Residue-level contacts at the interface:
Residue I429 in protein 2 is in contact with residue Q11 in protein 1 (closest heavy-atom distance 3.8 Å).
Residue N430 in protein 2 contacts residue I10 in protein 1 (closest heavy-atom distance 3.3 Å).
Residue I427 in protein 2 interacts with residue R12 in protein 1 (closest heavy-atom distance 3.7 Å).
Residue N426 in protein 2 interacts with residue R12 in protein 1 (closest heavy-atom distance 3.6 Å).
Residue L428 in protein 2 interacts with residue R12 in protein 1 (closest heavy-atom distance 4.5 Å).
Residue Y332 in protein 2 contacts residue I10 in protein 1 (closest heavy-atom distance 3.7 Å).
Residue I427 in protein 2 contacts residue G13 in protein 1 (closest heavy-atom distance 3.2 Å).
Residue Y332 in protein 2 contacts residue S8 in protein 1 (closest heavy-atom distance 4.7 Å).
Residue I429 in protein 2 interacts with residue G13 in protein 1 (closest heavy-atom distance 4.7 Å).
Residue N335 in protein 2 contacts residue S7 in protein 1 (closest heavy-atom distance 4.3 Å).
Residue N426 in protein 2 interacts with residue P14 in protein 1 (closest heavy-atom distance 4.1 Å).
Residue I427 in protein 2 contacts residue P14 in protein 1 (closest heavy-atom distance 5.0 Å).
Residue I427 in protein 2 contacts residue L15 in protein 1 (closest heavy-atom distance 5.0 Å).
Residue I337 in protein 2 contacts residue K5 in protein 1 (closest heavy-atom distance 3.2 Å).
Residue N425 in protein 2 interacts with residue L15 in protein 1 (closest heavy-atom distance 4.8 Å).
Residue N430 in protein 2 contacts residue A9 in protein 1 (closest heavy-atom distance 4.6 Å).
Residue L428 in protein 2 interacts with residue G13 in protein 1 (closest heavy-atom distance 3.9 Å).
Residue N426 in protein 2 contacts residue G13 in protein 1 (closest heavy-atom distance 3.1 Å).
Residue N426 in protein 2 contacts residue L15 in protein 1 (closest heavy-atom distance 4.7 Å).
Residue Y336 in protein 2 is in contact with residue S7 in protein 1 (closest heavy-atom distance 4.6 Å).
Residue S431 in protein 2 contacts residue I10 in protein 1 (closest heavy-atom distance 4.3 Å).
Residue I337 in protein 2 contacts residue P6 in protein 1 (closest heavy-atom distance 3.7 Å).
Residue N430 in protein 2 interacts with residue Q11 in protein 1 (closest heavy-atom distance 3.0 Å).
Residue I337 in protein 2 is in contact with residue S7 in protein 1 (closest heavy-atom distance 4.4 Å).

These two protein chains interact to form a complex.

Sequence of protein 1:
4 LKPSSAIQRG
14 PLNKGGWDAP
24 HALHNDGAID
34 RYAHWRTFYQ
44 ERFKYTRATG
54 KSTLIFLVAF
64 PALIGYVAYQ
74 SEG

Sequence of protein 2:
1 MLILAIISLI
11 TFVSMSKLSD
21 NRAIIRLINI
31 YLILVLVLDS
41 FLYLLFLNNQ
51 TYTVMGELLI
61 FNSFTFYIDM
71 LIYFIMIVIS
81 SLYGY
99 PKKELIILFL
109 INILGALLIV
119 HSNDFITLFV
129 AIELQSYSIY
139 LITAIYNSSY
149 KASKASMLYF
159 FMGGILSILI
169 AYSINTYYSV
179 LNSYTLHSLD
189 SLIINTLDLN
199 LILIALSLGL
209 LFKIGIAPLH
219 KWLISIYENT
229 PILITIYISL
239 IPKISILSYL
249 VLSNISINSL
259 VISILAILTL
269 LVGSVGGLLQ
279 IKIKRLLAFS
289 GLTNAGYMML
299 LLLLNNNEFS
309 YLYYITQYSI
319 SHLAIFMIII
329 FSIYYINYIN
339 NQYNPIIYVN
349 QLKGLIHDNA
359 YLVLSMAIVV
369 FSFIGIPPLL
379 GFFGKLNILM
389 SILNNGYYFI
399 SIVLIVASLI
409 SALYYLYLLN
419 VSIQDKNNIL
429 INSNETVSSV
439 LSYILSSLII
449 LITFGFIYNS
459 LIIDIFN